These two protein chains interact to form a complex.

Sequence of the second protein:
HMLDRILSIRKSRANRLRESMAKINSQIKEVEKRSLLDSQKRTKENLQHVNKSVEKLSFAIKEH

Sequence of the first protein:
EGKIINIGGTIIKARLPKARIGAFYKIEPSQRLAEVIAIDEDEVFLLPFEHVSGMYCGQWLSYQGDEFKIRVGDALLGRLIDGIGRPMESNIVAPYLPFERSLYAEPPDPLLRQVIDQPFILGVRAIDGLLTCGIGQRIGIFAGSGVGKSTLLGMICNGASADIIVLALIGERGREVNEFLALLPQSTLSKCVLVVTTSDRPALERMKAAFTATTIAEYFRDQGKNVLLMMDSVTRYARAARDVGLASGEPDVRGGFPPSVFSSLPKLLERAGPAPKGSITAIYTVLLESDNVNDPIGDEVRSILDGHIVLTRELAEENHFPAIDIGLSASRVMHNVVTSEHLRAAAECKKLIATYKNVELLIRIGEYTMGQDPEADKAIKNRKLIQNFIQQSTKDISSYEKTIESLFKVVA

Residue-level contacts at the interface:
Residue G403 in the first protein interacts with residue K113 in the second protein (closest heavy-atom distance 4.6 Å).
Residue I402 in the first protein is in contact with residue K113 in the second protein (closest heavy-atom distance 3.4 Å).
Residue I402 in the first protein interacts with residue E116 in the second protein (closest heavy-atom distance 4.1 Å).
Residue R401 in the first protein interacts with residue F120 in the second protein (closest heavy-atom distance 3.7 Å).
Residue L398 in the first protein contacts residue K117 in the second protein (closest heavy-atom distance 3.8 Å).
Residue I402 in the first protein is in contact with residue K117 in the second protein (closest heavy-atom distance 4.0 Å).
Residue E397 in the first protein is in contact with residue F120 in the second protein (closest heavy-atom distance 4.3 Å).
Residue L398 in the first protein interacts with residue E116 in the second protein (closest heavy-atom distance 3.6 Å).
Residue L398 in the first protein is in contact with residue F120 in the second protein (closest heavy-atom distance 3.6 Å).